Sequence of chain A:
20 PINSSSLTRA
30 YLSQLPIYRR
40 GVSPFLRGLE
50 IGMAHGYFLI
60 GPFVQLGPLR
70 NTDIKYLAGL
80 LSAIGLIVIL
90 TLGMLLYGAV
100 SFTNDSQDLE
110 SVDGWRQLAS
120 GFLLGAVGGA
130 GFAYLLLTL

Sequence of chain B:
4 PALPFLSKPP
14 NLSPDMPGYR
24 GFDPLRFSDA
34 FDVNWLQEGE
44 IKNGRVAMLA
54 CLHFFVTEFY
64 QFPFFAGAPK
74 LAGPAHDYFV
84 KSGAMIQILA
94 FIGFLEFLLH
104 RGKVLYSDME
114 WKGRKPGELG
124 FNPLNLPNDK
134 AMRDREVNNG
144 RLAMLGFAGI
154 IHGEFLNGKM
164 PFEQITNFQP

Contacts between the two chains:
Residue D111 in chain B interacts with residue R115 in chain A (closest heavy-atom distance 3.0 Å).
Residue S110 in chain B is in contact with residue L94 in chain A (closest heavy-atom distance 4.8 Å).
Residue D111 in chain B is in contact with residue L94 in chain A (closest heavy-atom distance 4.2 Å).
Residue G105 in chain B interacts with residue R115 in chain A (closest heavy-atom distance 4.2 Å).
Residue E113 in chain B interacts with residue R115 in chain A (closest heavy-atom distance 2.7 Å).
Residue V107 in chain B contacts residue L94 in chain A (closest heavy-atom distance 3.8 Å).
Residue K106 in chain B is in contact with residue L123 in chain A (closest heavy-atom distance 4.0 Å).
Residue K106 in chain B is in contact with residue L122 in chain A (closest heavy-atom distance 4.3 Å).
Residue F100 in chain B is in contact with residue V126 in chain A (closest heavy-atom distance 4.3 Å).
Residue F100 in chain B contacts residue L122 in chain A (closest heavy-atom distance 4.4 Å).

The following describes two proteins that form a bound complex.